Sequence of protein 1:
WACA

These two protein chains interact to form a complex.

Residue-level contacts at the interface:
Residue Y200 in protein 2 interacts with residue A3 in protein 1 (closest heavy-atom distance 3.6 Å).
Residue Q248 in protein 2 is in contact with residue A3 in protein 1 (closest heavy-atom distance 4.0 Å).
Residue L244 in protein 2 is in contact with residue A3 in protein 1 (closest heavy-atom distance 4.0 Å).
Residue G199 in protein 2 is in contact with residue A3 in protein 1 (closest heavy-atom distance 3.8 Å).
Residue Y200 in protein 2 interacts with residue W1 in protein 1 (closest heavy-atom distance 4.7 Å).
Residue S201 in protein 2 is in contact with residue W1 in protein 1 (closest heavy-atom distance 3.6 Å).
Residue F202 in protein 2 interacts with residue A3 in protein 1 (closest heavy-atom distance 5.0 Å).
Residue G199 in protein 2 is in contact with residue W1 in protein 1 (closest heavy-atom distance 2.9 Å).
Residue T196 in protein 2 is in contact with residue W1 in protein 1 (closest heavy-atom distance 4.2 Å).
Residue S201 in protein 2 interacts with residue A3 in protein 1 (closest heavy-atom distance 3.3 Å).
Residue R198 in protein 2 interacts with residue W1 in protein 1 (closest heavy-atom distance 4.7 Å).
Residue S201 in protein 2 contacts residue C5 in protein 1 (closest heavy-atom distance 4.6 Å).

Sequence of protein 2:
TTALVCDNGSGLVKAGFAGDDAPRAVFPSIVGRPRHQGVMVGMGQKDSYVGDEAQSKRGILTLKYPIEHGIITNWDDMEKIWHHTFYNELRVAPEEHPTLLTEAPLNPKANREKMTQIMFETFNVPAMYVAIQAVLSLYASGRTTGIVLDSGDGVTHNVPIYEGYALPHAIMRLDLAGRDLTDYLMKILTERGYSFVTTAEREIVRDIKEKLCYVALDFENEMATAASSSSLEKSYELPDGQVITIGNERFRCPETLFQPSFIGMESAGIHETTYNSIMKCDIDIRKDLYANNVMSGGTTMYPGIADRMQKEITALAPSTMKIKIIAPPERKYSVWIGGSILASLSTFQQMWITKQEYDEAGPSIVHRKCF